Interface contacts:
Residue M49 in the second protein is in contact with residue I13 in the first protein (closest heavy-atom distance 3.6 Å).
Residue G48 in the second protein contacts residue F10 in the first protein (closest heavy-atom distance 4.7 Å).
Residue G48 in the second protein contacts residue I13 in the first protein (closest heavy-atom distance 3.6 Å).
Residue G50 in the second protein is in contact with residue I13 in the first protein (closest heavy-atom distance 3.5 Å).

Sequence of the first protein:
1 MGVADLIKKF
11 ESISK

These two protein chains interact to form a complex.

Sequence of the second protein:
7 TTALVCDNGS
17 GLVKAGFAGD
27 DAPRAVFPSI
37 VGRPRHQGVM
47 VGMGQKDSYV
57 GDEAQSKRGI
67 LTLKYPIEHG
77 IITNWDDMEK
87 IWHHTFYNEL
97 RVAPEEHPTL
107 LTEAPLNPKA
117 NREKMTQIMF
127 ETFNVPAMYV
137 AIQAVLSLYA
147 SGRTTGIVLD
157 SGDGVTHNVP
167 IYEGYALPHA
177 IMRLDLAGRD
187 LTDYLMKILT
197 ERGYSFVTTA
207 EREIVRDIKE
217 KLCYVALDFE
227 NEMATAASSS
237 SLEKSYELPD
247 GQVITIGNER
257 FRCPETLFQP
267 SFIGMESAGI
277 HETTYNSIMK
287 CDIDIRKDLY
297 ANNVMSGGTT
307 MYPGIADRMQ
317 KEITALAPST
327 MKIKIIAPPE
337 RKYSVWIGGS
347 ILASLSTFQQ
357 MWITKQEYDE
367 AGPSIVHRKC